Sequence of protein 2:
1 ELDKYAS

The following describes two proteins that form a bound complex.

Residue-level contacts at the interface:
Residue Y94 in protein 1 interacts with residue E1 in protein 2 (closest heavy-atom distance 2.9 Å).
Residue L91 in protein 1 contacts residue D3 in protein 2 (closest heavy-atom distance 3.0 Å).
Residue H92 in protein 1 interacts with residue A6 in protein 2 (closest heavy-atom distance 3.5 Å).
Residue Y94 in protein 1 is in contact with residue K4 in protein 2 (closest heavy-atom distance 3.5 Å).
Residue F93 in protein 1 interacts with residue L2 in protein 2 (closest heavy-atom distance 3.7 Å).
Residue H92 in protein 1 is in contact with residue E1 in protein 2 (closest heavy-atom distance 4.6 Å).
Residue H92 in protein 1 is in contact with residue D3 in protein 2 (closest heavy-atom distance 2.7 Å).
Residue F93 in protein 1 contacts residue D3 in protein 2 (closest heavy-atom distance 4.2 Å).
Residue H96 in protein 1 contacts residue D3 in protein 2 (closest heavy-atom distance 2.7 Å).
Residue F93 in protein 1 contacts residue E1 in protein 2 (closest heavy-atom distance 3.5 Å).
Residue H92 in protein 1 contacts residue S7 in protein 2 (closest heavy-atom distance 4.5 Å).
Residue Y94 in protein 1 is in contact with residue L2 in protein 2 (closest heavy-atom distance 3.6 Å).
Residue Y94 in protein 1 is in contact with residue D3 in protein 2 (closest heavy-atom distance 3.4 Å).
Residue H92 in protein 1 interacts with residue L2 in protein 2 (closest heavy-atom distance 3.5 Å).

Sequence of protein 1:
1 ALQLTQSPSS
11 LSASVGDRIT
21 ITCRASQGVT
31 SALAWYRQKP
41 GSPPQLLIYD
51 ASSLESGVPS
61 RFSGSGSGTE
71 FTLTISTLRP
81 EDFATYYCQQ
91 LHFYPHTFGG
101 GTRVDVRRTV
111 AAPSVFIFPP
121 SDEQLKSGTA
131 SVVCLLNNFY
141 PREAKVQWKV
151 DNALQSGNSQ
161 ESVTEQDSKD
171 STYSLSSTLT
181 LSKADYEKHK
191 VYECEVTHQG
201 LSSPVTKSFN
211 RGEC